Sequence of protein 1:
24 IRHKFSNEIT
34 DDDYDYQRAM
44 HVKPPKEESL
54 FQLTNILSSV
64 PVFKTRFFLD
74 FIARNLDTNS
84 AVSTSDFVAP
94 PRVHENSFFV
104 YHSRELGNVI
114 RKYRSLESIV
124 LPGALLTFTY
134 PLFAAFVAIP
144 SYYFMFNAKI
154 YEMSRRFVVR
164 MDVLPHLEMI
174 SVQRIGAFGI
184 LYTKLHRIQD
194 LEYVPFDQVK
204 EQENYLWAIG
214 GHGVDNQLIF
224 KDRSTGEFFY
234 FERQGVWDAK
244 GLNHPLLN

The following describes two proteins that form a bound complex.

Residue-level contacts at the interface:
Residue F265 in protein 2 interacts with residue Y185 in protein 1 (closest heavy-atom distance 3.4 Å).
Residue P117 in protein 2 contacts residue E171 in protein 1 (closest heavy-atom distance 3.2 Å).
Residue D53 in protein 2 interacts with residue R190 in protein 1 (closest heavy-atom distance 3.4 Å).
Residue A157 in protein 2 interacts with residue N99 in protein 1 (closest heavy-atom distance 3.4 Å).
Residue A204 in protein 2 is in contact with residue R114 in protein 1 (closest heavy-atom distance 3.3 Å).
Residue F55 in protein 2 is in contact with residue R190 in protein 1 (closest heavy-atom distance 3.4 Å).
Residue L24 in protein 2 is in contact with residue P94 in protein 1 (closest heavy-atom distance 3.5 Å).
Residue H22 in protein 2 interacts with residue A92 in protein 1 (closest heavy-atom distance 2.5 Å).
Residue L17 in protein 2 contacts residue A92 in protein 1 (closest heavy-atom distance 2.8 Å).
Residue S18 in protein 2 is in contact with residue T87 in protein 1 (closest heavy-atom distance 3.3 Å).
Residue E267 in protein 2 contacts residue K187 in protein 1 (closest heavy-atom distance 2.5 Å).
Residue H22 in protein 2 contacts residue R95 in protein 1 (closest heavy-atom distance 3.0 Å).
Residue T32 in protein 2 interacts with residue L188 in protein 1 (closest heavy-atom distance 3.2 Å).
Residue Q119 in protein 2 contacts residue H169 in protein 1 (closest heavy-atom distance 3.2 Å).
Residue V12 in protein 2 is in contact with residue S83 in protein 1 (closest heavy-atom distance 3.5 Å).
Residue Y156 in protein 2 interacts with residue N99 in protein 1 (closest heavy-atom distance 2.5 Å).
Residue I207 in protein 2 contacts residue S106 in protein 1 (closest heavy-atom distance 3.2 Å).
Residue N30 in protein 2 contacts residue I183 in protein 1 (closest heavy-atom distance 3.5 Å).
Residue L4 in protein 2 contacts residue N78 in protein 1 (closest heavy-atom distance 3.3 Å).
Residue S28 in protein 2 interacts with residue Q176 in protein 1 (closest heavy-atom distance 3.4 Å).
Residue G3 in protein 2 is in contact with residue L79 in protein 1 (closest heavy-atom distance 2.9 Å).
Residue K191 in protein 2 interacts with residue N99 in protein 1 (closest heavy-atom distance 2.8 Å).
Residue L33 in protein 2 interacts with residue L188 in protein 1 (closest heavy-atom distance 3.5 Å).
Residue N206 in protein 2 interacts with residue R114 in protein 1 (closest heavy-atom distance 3.3 Å).
Residue Q209 in protein 2 is in contact with residue A84 in protein 1 (closest heavy-atom distance 3.2 Å).
Residue W218 in protein 2 interacts with residue I183 in protein 1 (closest heavy-atom distance 3.4 Å).
Residue I159 in protein 2 contacts residue E98 in protein 1 (closest heavy-atom distance 3.5 Å).
Residue R266 in protein 2 contacts residue E155 in protein 1 (closest heavy-atom distance 3.2 Å).
Residue L25 in protein 2 contacts residue R95 in protein 1 (closest heavy-atom distance 3.3 Å).
Residue Q14 in protein 2 interacts with residue V85 in protein 1 (closest heavy-atom distance 3.2 Å).
Residue S2 in protein 2 is in contact with residue D80 in protein 1 (closest heavy-atom distance 3.4 Å).
Residue L26 in protein 2 is in contact with residue R95 in protein 1 (closest heavy-atom distance 2.9 Å).
Residue L11 in protein 2 contacts residue S83 in protein 1 (closest heavy-atom distance 3.3 Å).
Residue S158 in protein 2 is in contact with residue E98 in protein 1 (closest heavy-atom distance 3.4 Å).
Residue H22 in protein 2 is in contact with residue P93 in protein 1 (closest heavy-atom distance 3.5 Å).
Residue Y156 in protein 2 contacts residue H169 in protein 1 (closest heavy-atom distance 3.1 Å).
Residue R266 in protein 2 is in contact with residue K187 in protein 1 (closest heavy-atom distance 3.1 Å).
Residue F55 in protein 2 is in contact with residue M172 in protein 1 (closest heavy-atom distance 3.5 Å).
Residue P35 in protein 2 is in contact with residue L170 in protein 1 (closest heavy-atom distance 3.6 Å).
Residue R266 in protein 2 is in contact with residue E230 in protein 1 (closest heavy-atom distance 3.5 Å).
Residue N206 in protein 2 contacts residue N111 in protein 1 (closest heavy-atom distance 3.2 Å).
Residue N30 in protein 2 contacts residue T186 in protein 1 (closest heavy-atom distance 2.7 Å).
Residue F55 in protein 2 interacts with residue L170 in protein 1 (closest heavy-atom distance 3.5 Å).
Residue L5 in protein 2 interacts with residue N78 in protein 1 (closest heavy-atom distance 2.7 Å).
Residue W205 in protein 2 is in contact with residue R114 in protein 1 (closest heavy-atom distance 3.3 Å).
Residue Q14 in protein 2 interacts with residue S83 in protein 1 (closest heavy-atom distance 2.9 Å).
Residue N30 in protein 2 contacts residue Y185 in protein 1 (closest heavy-atom distance 3.2 Å).
Residue S18 in protein 2 is in contact with residue F90 in protein 1 (closest heavy-atom distance 3.4 Å).
Residue I207 in protein 2 contacts residue N111 in protein 1 (closest heavy-atom distance 2.8 Å).
Residue K191 in protein 2 contacts residue E98 in protein 1 (closest heavy-atom distance 3.5 Å).
Residue L33 in protein 2 interacts with residue V96 in protein 1 (closest heavy-atom distance 3.4 Å).
Residue W205 in protein 2 interacts with residue S118 in protein 1 (closest heavy-atom distance 3.5 Å).
Residue N30 in protein 2 contacts residue L184 in protein 1 (closest heavy-atom distance 3.5 Å).
Residue S15 in protein 2 interacts with residue T87 in protein 1 (closest heavy-atom distance 3.1 Å).
Residue Q56 in protein 2 contacts residue R190 in protein 1 (closest heavy-atom distance 3.4 Å).
Residue S2 in protein 2 is in contact with residue L79 in protein 1 (closest heavy-atom distance 3.1 Å).
Residue N161 in protein 2 interacts with residue H169 in protein 1 (closest heavy-atom distance 3.4 Å).
Residue Q14 in protein 2 contacts residue A84 in protein 1 (closest heavy-atom distance 3.5 Å).
Residue L24 in protein 2 contacts residue R95 in protein 1 (closest heavy-atom distance 3.2 Å).
Residue R269 in protein 2 is in contact with residue L188 in protein 1 (closest heavy-atom distance 2.8 Å).

Sequence of protein 2:
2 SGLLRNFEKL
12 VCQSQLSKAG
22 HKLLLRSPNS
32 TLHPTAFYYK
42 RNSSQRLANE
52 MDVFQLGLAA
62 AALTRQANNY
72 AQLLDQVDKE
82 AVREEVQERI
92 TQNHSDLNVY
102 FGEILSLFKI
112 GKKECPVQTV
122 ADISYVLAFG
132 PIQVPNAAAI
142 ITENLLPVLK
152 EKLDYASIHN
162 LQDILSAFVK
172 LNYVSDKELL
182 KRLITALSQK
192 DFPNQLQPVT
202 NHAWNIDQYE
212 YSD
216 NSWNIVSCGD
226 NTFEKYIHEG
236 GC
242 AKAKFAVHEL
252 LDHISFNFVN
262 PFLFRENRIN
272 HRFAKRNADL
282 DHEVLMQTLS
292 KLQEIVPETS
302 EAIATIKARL